Sequence of protein 2:
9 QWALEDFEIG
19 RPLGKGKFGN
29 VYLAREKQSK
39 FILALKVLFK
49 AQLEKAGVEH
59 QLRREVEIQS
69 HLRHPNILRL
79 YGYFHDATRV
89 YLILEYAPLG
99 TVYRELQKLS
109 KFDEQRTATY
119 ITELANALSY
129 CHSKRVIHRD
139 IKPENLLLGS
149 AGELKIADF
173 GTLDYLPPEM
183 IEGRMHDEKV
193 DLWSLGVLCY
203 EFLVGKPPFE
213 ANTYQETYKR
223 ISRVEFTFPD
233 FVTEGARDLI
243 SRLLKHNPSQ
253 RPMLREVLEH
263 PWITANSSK

Sequence of protein 1:
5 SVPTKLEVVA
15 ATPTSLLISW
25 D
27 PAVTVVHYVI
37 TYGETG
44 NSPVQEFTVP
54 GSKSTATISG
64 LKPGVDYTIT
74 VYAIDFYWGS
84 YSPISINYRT

The following describes two proteins that form a bound complex.

Contacts between the two chains:
Residue N214 in protein 2 contacts residue F79 in protein 1 (closest heavy-atom distance 3.9 Å).
Residue Y216 in protein 2 interacts with residue Y80 in protein 1 (closest heavy-atom distance 4.0 Å).
Residue G173 in protein 2 interacts with residue Y80 in protein 1 (closest heavy-atom distance 3.6 Å).
Residue N214 in protein 2 contacts residue H33 in protein 1 (closest heavy-atom distance 4.0 Å).
Residue N214 in protein 2 contacts residue V32 in protein 1 (closest heavy-atom distance 3.3 Å).
Residue A213 in protein 2 contacts residue F79 in protein 1 (closest heavy-atom distance 4.1 Å).
Residue Y216 in protein 2 is in contact with residue F79 in protein 1 (closest heavy-atom distance 2.9 Å).
Residue L175 in protein 2 is in contact with residue F79 in protein 1 (closest heavy-atom distance 4.9 Å).
Residue G173 in protein 2 interacts with residue F79 in protein 1 (closest heavy-atom distance 4.8 Å).
Residue T215 in protein 2 is in contact with residue F79 in protein 1 (closest heavy-atom distance 3.4 Å).
Residue T219 in protein 2 contacts residue F79 in protein 1 (closest heavy-atom distance 3.7 Å).